The following describes two proteins that form a bound complex.

Sequence of the second protein:
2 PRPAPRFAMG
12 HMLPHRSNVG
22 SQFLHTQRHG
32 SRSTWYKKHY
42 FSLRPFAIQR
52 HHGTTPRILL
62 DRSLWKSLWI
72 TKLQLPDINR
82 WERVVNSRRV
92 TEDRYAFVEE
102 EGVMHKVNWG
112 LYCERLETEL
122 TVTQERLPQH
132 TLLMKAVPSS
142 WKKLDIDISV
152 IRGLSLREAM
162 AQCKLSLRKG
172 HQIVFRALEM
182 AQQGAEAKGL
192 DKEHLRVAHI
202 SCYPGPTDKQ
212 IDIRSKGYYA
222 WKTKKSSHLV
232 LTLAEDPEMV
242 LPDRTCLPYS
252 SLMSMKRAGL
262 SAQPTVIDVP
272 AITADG

Contacts between the two chains:
Residue E46 in the first protein contacts residue G185 in the second protein (closest heavy-atom distance 3.6 Å).
Residue F11 in the first protein is in contact with residue D146 in the second protein (closest heavy-atom distance 3.5 Å).
Residue Y22 in the first protein interacts with residue W70 in the second protein (closest heavy-atom distance 2.8 Å).
Residue Y43 in the first protein is in contact with residue Q125 in the second protein (closest heavy-atom distance 3.5 Å).
Residue Y22 in the first protein contacts residue R51 in the second protein (closest heavy-atom distance 3.3 Å).
Residue S61 in the first protein contacts residue Q173 in the second protein (closest heavy-atom distance 3.2 Å).
Residue V48 in the first protein interacts with residue M181 in the second protein (closest heavy-atom distance 3.5 Å).
Residue L50 in the first protein contacts residue K136 in the second protein (closest heavy-atom distance 3.1 Å).
Residue K33 in the first protein contacts residue C114 in the second protein (closest heavy-atom distance 3.2 Å).
Residue D49 in the first protein contacts residue K136 in the second protein (closest heavy-atom distance 3.6 Å).
Residue E67 in the first protein interacts with residue K225 in the second protein (closest heavy-atom distance 2.9 Å).
Residue E46 in the first protein contacts residue H131 in the second protein (closest heavy-atom distance 2.3 Å).
Residue A21 in the first protein is in contact with residue R33 in the second protein (closest heavy-atom distance 3.3 Å).
Residue T47 in the first protein contacts residue L134 in the second protein (closest heavy-atom distance 3.3 Å).
Residue R8 in the first protein interacts with residue C203 in the second protein (closest heavy-atom distance 3.6 Å).
Residue V28 in the first protein is in contact with residue R95 in the second protein (closest heavy-atom distance 3.4 Å).
Residue V24 in the first protein contacts residue W70 in the second protein (closest heavy-atom distance 3.5 Å).
Residue L38 in the first protein contacts residue L121 in the second protein (closest heavy-atom distance 3.7 Å).
Residue M29 in the first protein contacts residue R95 in the second protein (closest heavy-atom distance 3.3 Å).
Residue K33 in the first protein contacts residue W110 in the second protein (closest heavy-atom distance 3.5 Å).
Residue K33 in the first protein interacts with residue E118 in the second protein (closest heavy-atom distance 3.7 Å).
Residue D45 in the first protein interacts with residue H131 in the second protein (closest heavy-atom distance 3.4 Å).
Residue M62 in the first protein is in contact with residue K170 in the second protein (closest heavy-atom distance 3.7 Å).
Residue Y43 in the first protein is in contact with residue T132 in the second protein (closest heavy-atom distance 3.4 Å).
Residue R51 in the first protein is in contact with residue A137 in the second protein (closest heavy-atom distance 3.5 Å).
Residue L50 in the first protein interacts with residue V138 in the second protein (closest heavy-atom distance 3.5 Å).
Residue E46 in the first protein is in contact with residue L133 in the second protein (closest heavy-atom distance 3.4 Å).
Residue S44 in the first protein is in contact with residue T132 in the second protein (closest heavy-atom distance 3.5 Å).
Residue F11 in the first protein contacts residue W142 in the second protein (closest heavy-atom distance 3.5 Å).
Residue E46 in the first protein contacts residue L134 in the second protein (closest heavy-atom distance 3.0 Å).
Residue R14 in the first protein is in contact with residue P205 in the second protein (closest heavy-atom distance 3.5 Å).
Residue A21 in the first protein contacts residue W36 in the second protein (closest heavy-atom distance 3.4 Å).
Residue L50 in the first protein interacts with residue A137 in the second protein (closest heavy-atom distance 3.8 Å).
Residue M62 in the first protein is in contact with residue P139 in the second protein (closest heavy-atom distance 3.5 Å).
Residue M29 in the first protein is in contact with residue L76 in the second protein (closest heavy-atom distance 3.6 Å).
Residue P32 in the first protein is in contact with residue C114 in the second protein (closest heavy-atom distance 3.6 Å).
Residue V24 in the first protein interacts with residue P46 in the second protein (closest heavy-atom distance 3.5 Å).
Residue P26 in the first protein is in contact with residue P46 in the second protein (closest heavy-atom distance 3.3 Å).
Residue V48 in the first protein is in contact with residue L134 in the second protein (closest heavy-atom distance 2.9 Å).
Residue D45 in the first protein contacts residue K189 in the second protein (closest heavy-atom distance 3.7 Å).
Residue M29 in the first protein contacts residue W70 in the second protein (closest heavy-atom distance 3.6 Å).
Residue V48 in the first protein is in contact with residue K136 in the second protein (closest heavy-atom distance 2.8 Å).
Residue V34 in the first protein interacts with residue L117 in the second protein (closest heavy-atom distance 3.5 Å).
Residue M62 in the first protein interacts with residue Q173 in the second protein (closest heavy-atom distance 3.4 Å).
Residue V48 in the first protein is in contact with residue M135 in the second protein (closest heavy-atom distance 3.4 Å).
Residue P26 in the first protein is in contact with residue L44 in the second protein (closest heavy-atom distance 3.7 Å).
Residue A19 in the first protein contacts residue H40 in the second protein (closest heavy-atom distance 3.1 Å).
Residue L38 in the first protein is in contact with residue T122 in the second protein (closest heavy-atom distance 3.6 Å).
Residue F5 in the first protein contacts residue D146 in the second protein (closest heavy-atom distance 3.6 Å).
Residue P26 in the first protein interacts with residue F47 in the second protein (closest heavy-atom distance 2.9 Å).
Residue T47 in the first protein contacts residue K136 in the second protein (closest heavy-atom distance 3.6 Å).
Residue F5 in the first protein interacts with residue I147 in the second protein (closest heavy-atom distance 3.3 Å).
Residue N23 in the first protein interacts with residue W70 in the second protein (closest heavy-atom distance 3.1 Å).
Residue R30 in the first protein is in contact with residue F47 in the second protein (closest heavy-atom distance 3.0 Å).
Residue L39 in the first protein contacts residue L121 in the second protein (closest heavy-atom distance 3.7 Å).
Residue S44 in the first protein is in contact with residue L134 in the second protein (closest heavy-atom distance 3.4 Å).
Residue F5 in the first protein is in contact with residue S150 in the second protein (closest heavy-atom distance 3.6 Å).
Residue D45 in the first protein interacts with residue T132 in the second protein (closest heavy-atom distance 2.8 Å).
Residue P18 in the first protein interacts with residue F42 in the second protein (closest heavy-atom distance 3.6 Å).
Residue M29 in the first protein is in contact with residue F47 in the second protein (closest heavy-atom distance 3.7 Å).

Sequence of the first protein:
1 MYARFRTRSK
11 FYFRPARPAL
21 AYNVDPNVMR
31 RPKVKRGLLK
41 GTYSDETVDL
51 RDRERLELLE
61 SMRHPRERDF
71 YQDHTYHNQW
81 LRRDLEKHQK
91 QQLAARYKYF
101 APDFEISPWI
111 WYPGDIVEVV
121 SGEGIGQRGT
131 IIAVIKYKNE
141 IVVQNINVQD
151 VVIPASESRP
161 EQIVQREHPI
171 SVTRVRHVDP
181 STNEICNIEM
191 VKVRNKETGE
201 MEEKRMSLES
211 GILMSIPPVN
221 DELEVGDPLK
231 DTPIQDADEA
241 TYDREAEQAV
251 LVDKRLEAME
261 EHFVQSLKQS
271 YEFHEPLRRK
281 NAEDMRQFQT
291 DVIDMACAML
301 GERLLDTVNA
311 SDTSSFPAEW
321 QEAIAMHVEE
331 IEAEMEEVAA